Sequence of the first protein:
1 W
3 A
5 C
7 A

Residue-level contacts at the interface:
Residue G199 in the second protein contacts residue W1 in the first protein (closest heavy-atom distance 3.5 Å).
Residue G199 in the second protein is in contact with residue A3 in the first protein (closest heavy-atom distance 4.8 Å).
Residue S201 in the second protein is in contact with residue W1 in the first protein (closest heavy-atom distance 4.3 Å).
Residue Y200 in the second protein contacts residue A3 in the first protein (closest heavy-atom distance 4.7 Å).
Residue S201 in the second protein contacts residue A3 in the first protein (closest heavy-atom distance 4.1 Å).
Residue T196 in the second protein contacts residue W1 in the first protein (closest heavy-atom distance 4.7 Å).

The following describes two proteins that form a bound complex.

Sequence of the second protein:
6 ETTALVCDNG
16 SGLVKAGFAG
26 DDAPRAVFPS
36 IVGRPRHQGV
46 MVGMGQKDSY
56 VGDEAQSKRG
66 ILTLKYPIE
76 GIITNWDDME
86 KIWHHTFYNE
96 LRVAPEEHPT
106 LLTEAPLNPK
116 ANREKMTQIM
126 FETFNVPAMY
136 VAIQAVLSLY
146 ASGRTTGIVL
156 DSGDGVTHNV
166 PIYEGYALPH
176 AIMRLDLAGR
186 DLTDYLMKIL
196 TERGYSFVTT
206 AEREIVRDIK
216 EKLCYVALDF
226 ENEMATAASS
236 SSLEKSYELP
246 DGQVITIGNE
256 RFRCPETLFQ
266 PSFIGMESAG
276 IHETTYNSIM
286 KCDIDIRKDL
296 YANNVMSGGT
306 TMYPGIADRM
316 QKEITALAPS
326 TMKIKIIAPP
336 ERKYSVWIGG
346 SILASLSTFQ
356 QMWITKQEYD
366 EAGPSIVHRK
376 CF